Sequence of the second protein:
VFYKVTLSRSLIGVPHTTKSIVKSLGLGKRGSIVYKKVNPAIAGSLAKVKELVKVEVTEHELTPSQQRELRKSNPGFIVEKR

Sequence of the first protein:
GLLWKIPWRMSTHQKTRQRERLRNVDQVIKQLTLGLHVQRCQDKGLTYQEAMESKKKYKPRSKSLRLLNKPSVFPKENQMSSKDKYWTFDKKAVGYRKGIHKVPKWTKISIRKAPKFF

Interface contacts:
Residue F87 in the first protein interacts with residue K51 in the second protein (closest heavy-atom distance 3.6 Å).
Residue V41 in the first protein interacts with residue V54 in the second protein (closest heavy-atom distance 3.3 Å).
Residue V41 in the first protein is in contact with residue K51 in the second protein (closest heavy-atom distance 3.9 Å).
Residue T120 in the first protein is in contact with residue E52 in the second protein (closest heavy-atom distance 4.8 Å).
Residue K121 in the first protein interacts with residue L53 in the second protein (closest heavy-atom distance 3.4 Å).
Residue Q52 in the first protein contacts residue K38 in the second protein (closest heavy-atom distance 3.0 Å).
Residue K121 in the first protein interacts with residue R10 in the second protein (closest heavy-atom distance 4.1 Å).
Residue L78 in the first protein interacts with residue P41 in the second protein (closest heavy-atom distance 5.0 Å).
Residue Q44 in the first protein is in contact with residue Y4 in the second protein (closest heavy-atom distance 3.9 Å).
Residue Q55 in the first protein contacts residue V2 in the second protein (closest heavy-atom distance 3.5 Å).
Residue Q52 in the first protein contacts residue V39 in the second protein (closest heavy-atom distance 3.2 Å).
Residue S77 in the first protein is in contact with residue G45 in the second protein (closest heavy-atom distance 4.4 Å).
Residue G48 in the first protein interacts with residue Y4 in the second protein (closest heavy-atom distance 3.9 Å).
Residue L49 in the first protein contacts residue Y4 in the second protein (closest heavy-atom distance 3.7 Å).
Residue L49 in the first protein interacts with residue N40 in the second protein (closest heavy-atom distance 4.0 Å).
Residue V41 in the first protein is in contact with residue V56 in the second protein (closest heavy-atom distance 4.0 Å).
Residue K121 in the first protein is in contact with residue V15 in the second protein (closest heavy-atom distance 3.7 Å).
Residue L81 in the first protein interacts with residue K51 in the second protein (closest heavy-atom distance 3.9 Å).
Residue T120 in the first protein contacts residue R10 in the second protein (closest heavy-atom distance 3.0 Å).
Residue L49 in the first protein interacts with residue A44 in the second protein (closest heavy-atom distance 3.7 Å).
Residue Y61 in the first protein contacts residue V2 in the second protein (closest heavy-atom distance 4.4 Å).
Residue T46 in the first protein is in contact with residue Y4 in the second protein (closest heavy-atom distance 4.5 Å).
Residue L78 in the first protein interacts with residue G45 in the second protein (closest heavy-atom distance 3.8 Å).
Residue Q52 in the first protein is in contact with residue V2 in the second protein (closest heavy-atom distance 3.0 Å).
Residue Y61 in the first protein is in contact with residue E60 in the second protein (closest heavy-atom distance 3.2 Å).
Residue I122 in the first protein contacts residue E52 in the second protein (closest heavy-atom distance 4.5 Å).
Residue S123 in the first protein contacts residue E52 in the second protein (closest heavy-atom distance 2.6 Å).
Residue G48 in the first protein contacts residue V58 in the second protein (closest heavy-atom distance 3.3 Å).
Residue G48 in the first protein interacts with residue V39 in the second protein (closest heavy-atom distance 3.6 Å).
Residue I42 in the first protein contacts residue K51 in the second protein (closest heavy-atom distance 3.9 Å).
Residue L45 in the first protein interacts with residue A44 in the second protein (closest heavy-atom distance 3.4 Å).
Residue V51 in the first protein interacts with residue V2 in the second protein (closest heavy-atom distance 3.3 Å).
Residue L45 in the first protein contacts residue V56 in the second protein (closest heavy-atom distance 3.8 Å).
Residue K118 in the first protein is in contact with residue G14 in the second protein (closest heavy-atom distance 3.4 Å).
Residue Q44 in the first protein interacts with residue V58 in the second protein (closest heavy-atom distance 3.1 Å).
Residue L81 in the first protein interacts with residue A48 in the second protein (closest heavy-atom distance 3.9 Å).
Residue R34 in the first protein contacts residue R10 in the second protein (closest heavy-atom distance 3.5 Å).
Residue V41 in the first protein interacts with residue K55 in the second protein (closest heavy-atom distance 4.3 Å).
Residue K121 in the first protein contacts residue E52 in the second protein (closest heavy-atom distance 2.8 Å).
Residue K121 in the first protein is in contact with residue G14 in the second protein (closest heavy-atom distance 4.9 Å).
Residue Y61 in the first protein is in contact with residue T59 in the second protein (closest heavy-atom distance 4.1 Å).
Residue S75 in the first protein interacts with residue P41 in the second protein (closest heavy-atom distance 4.9 Å).
Residue G48 in the first protein contacts residue V2 in the second protein (closest heavy-atom distance 4.2 Å).
Residue L78 in the first protein contacts residue A48 in the second protein (closest heavy-atom distance 4.3 Å).
Residue V38 in the first protein contacts residue E52 in the second protein (closest heavy-atom distance 4.0 Å).
Residue L49 in the first protein is in contact with residue P41 in the second protein (closest heavy-atom distance 3.8 Å).
Residue S77 in the first protein is in contact with residue A48 in the second protein (closest heavy-atom distance 4.8 Å).
Residue Q44 in the first protein contacts residue E57 in the second protein (closest heavy-atom distance 3.4 Å).
Residue S123 in the first protein contacts residue K51 in the second protein (closest heavy-atom distance 3.2 Å).
Residue Q44 in the first protein contacts residue V56 in the second protein (closest heavy-atom distance 3.5 Å).
Residue V38 in the first protein interacts with residue K51 in the second protein (closest heavy-atom distance 3.8 Å).
Residue L49 in the first protein interacts with residue V39 in the second protein (closest heavy-atom distance 3.9 Å).
Residue L45 in the first protein is in contact with residue Y4 in the second protein (closest heavy-atom distance 2.5 Å).
Residue L45 in the first protein interacts with residue A48 in the second protein (closest heavy-atom distance 3.7 Å).
Residue K121 in the first protein is in contact with residue S11 in the second protein (closest heavy-atom distance 3.1 Å).
Residue K121 in the first protein contacts residue I13 in the second protein (closest heavy-atom distance 3.3 Å).
Residue Y61 in the first protein interacts with residue V58 in the second protein (closest heavy-atom distance 3.9 Å).
Residue L78 in the first protein interacts with residue A44 in the second protein (closest heavy-atom distance 3.9 Å).
Residue L45 in the first protein is in contact with residue L47 in the second protein (closest heavy-atom distance 4.0 Å).
Residue L47 in the first protein contacts residue V58 in the second protein (closest heavy-atom distance 3.9 Å).

This data describes a binding interaction between two proteins.